Residue-level contacts at the interface:
Residue Y156 in the second protein is in contact with residue L177 in the first protein (closest heavy-atom distance 2.7 Å).
Residue S151 in the second protein contacts residue Q98 in the first protein (closest heavy-atom distance 3.0 Å).
Residue I180 in the second protein contacts residue E24 in the first protein (closest heavy-atom distance 3.5 Å).
Residue Y153 in the second protein interacts with residue Q98 in the first protein (closest heavy-atom distance 2.9 Å).
Residue L177 in the second protein interacts with residue Y153 in the first protein (closest heavy-atom distance 3.0 Å).
Residue Q98 in the second protein contacts residue A152 in the first protein (closest heavy-atom distance 3.4 Å).
Residue D154 in the second protein is in contact with residue Y95 in the first protein (closest heavy-atom distance 2.4 Å).
Residue Q106 in the second protein is in contact with residue I149 in the first protein (closest heavy-atom distance 3.3 Å).
Residue I180 in the second protein interacts with residue Q31 in the first protein (closest heavy-atom distance 3.1 Å).
Residue D148 in the second protein interacts with residue Q106 in the first protein (closest heavy-atom distance 3.2 Å).
Residue A152 in the second protein contacts residue T102 in the first protein (closest heavy-atom distance 3.0 Å).
Residue G182 in the second protein is in contact with residue R53 in the first protein (closest heavy-atom distance 2.9 Å).
Residue Y35 in the second protein is in contact with residue Q28 in the first protein (closest heavy-atom distance 2.6 Å).
Residue R23 in the second protein is in contact with residue G43 in the first protein (closest heavy-atom distance 3.4 Å).
Residue T147 in the second protein is in contact with residue Q106 in the first protein (closest heavy-atom distance 3.0 Å).
Residue E168 in the second protein interacts with residue K161 in the first protein (closest heavy-atom distance 2.8 Å).
Residue S110 in the second protein interacts with residue D148 in the first protein (closest heavy-atom distance 2.6 Å).
Residue R23 in the second protein contacts residue E223 in the first protein (closest heavy-atom distance 3.6 Å).
Residue A152 in the second protein is in contact with residue Q98 in the first protein (closest heavy-atom distance 3.4 Å).
Residue Y95 in the second protein contacts residue D154 in the first protein (closest heavy-atom distance 2.9 Å).
Residue Q28 in the second protein contacts residue N39 in the first protein (closest heavy-atom distance 3.4 Å).
Residue S32 in the second protein contacts residue S32 in the first protein (closest heavy-atom distance 3.5 Å).
Residue Q112 in the second protein contacts residue T143 in the first protein (closest heavy-atom distance 3.5 Å).
Residue E223 in the second protein interacts with residue R23 in the first protein (closest heavy-atom distance 3.1 Å).
Residue M167 in the second protein interacts with residue L157 in the first protein (closest heavy-atom distance 3.1 Å).
Residue N39 in the second protein is in contact with residue Q28 in the first protein (closest heavy-atom distance 3.4 Å).
Residue L40 in the second protein is in contact with residue R33 in the first protein (closest heavy-atom distance 3.1 Å).
Residue Q106 in the second protein interacts with residue D148 in the first protein (closest heavy-atom distance 3.1 Å).
Residue Y153 in the second protein is in contact with residue L177 in the first protein (closest heavy-atom distance 3.0 Å).
Residue D55 in the second protein interacts with residue G182 in the first protein (closest heavy-atom distance 3.4 Å).
Residue R33 in the second protein interacts with residue D37 in the first protein (closest heavy-atom distance 3.5 Å).
Residue R53 in the second protein is in contact with residue G181 in the first protein (closest heavy-atom distance 3.2 Å).
Residue Q106 in the second protein is in contact with residue V150 in the first protein (closest heavy-atom distance 3.0 Å).
Residue T155 in the second protein interacts with residue R53 in the first protein (closest heavy-atom distance 3.5 Å).
Residue D148 in the second protein interacts with residue S110 in the first protein (closest heavy-atom distance 2.6 Å).
Residue G43 in the second protein interacts with residue R23 in the first protein (closest heavy-atom distance 3.2 Å).
Residue V150 in the second protein interacts with residue Q106 in the first protein (closest heavy-atom distance 3.1 Å).
Residue Q106 in the second protein interacts with residue T147 in the first protein (closest heavy-atom distance 3.1 Å).
Residue A111 in the second protein is in contact with residue D148 in the first protein (closest heavy-atom distance 3.0 Å).
Residue S32 in the second protein is in contact with residue Y35 in the first protein (closest heavy-atom distance 3.0 Å).
Residue I180 in the second protein is in contact with residue Q28 in the first protein (closest heavy-atom distance 3.0 Å).
Residue D148 in the second protein interacts with residue A111 in the first protein (closest heavy-atom distance 2.9 Å).
Residue L157 in the second protein contacts residue L171 in the first protein (closest heavy-atom distance 3.5 Å).
Residue L171 in the second protein is in contact with residue L157 in the first protein (closest heavy-atom distance 3.2 Å).
Residue Q98 in the second protein contacts residue S151 in the first protein (closest heavy-atom distance 3.1 Å).
Residue Y153 in the second protein is in contact with residue L176 in the first protein (closest heavy-atom distance 3.6 Å).
Residue R53 in the second protein contacts residue G182 in the first protein (closest heavy-atom distance 2.8 Å).
Residue Q28 in the second protein is in contact with residue I180 in the first protein (closest heavy-atom distance 3.2 Å).
Residue Y35 in the second protein is in contact with residue S32 in the first protein (closest heavy-atom distance 3.0 Å).
Residue Q31 in the second protein is in contact with residue I180 in the first protein (closest heavy-atom distance 3.0 Å).
Residue L177 in the second protein contacts residue Y156 in the first protein (closest heavy-atom distance 2.8 Å).
Residue Q98 in the second protein contacts residue Y153 in the first protein (closest heavy-atom distance 2.9 Å).
Residue I149 in the second protein is in contact with residue Q106 in the first protein (closest heavy-atom distance 3.4 Å).
Residue N160 in the second protein is in contact with residue K163 in the first protein (closest heavy-atom distance 3.6 Å).
Residue T147 in the second protein is in contact with residue Q8 in the first protein (closest heavy-atom distance 3.6 Å).
Residue Q28 in the second protein contacts residue Y35 in the first protein (closest heavy-atom distance 2.6 Å).
Residue G181 in the second protein interacts with residue R53 in the first protein (closest heavy-atom distance 3.4 Å).
Residue T102 in the second protein contacts residue A152 in the first protein (closest heavy-atom distance 3.2 Å).
Residue T143 in the second protein interacts with residue Q112 in the first protein (closest heavy-atom distance 3.4 Å).
Residue Y156 in the second protein interacts with residue M167 in the first protein (closest heavy-atom distance 2.9 Å).

Sequence of the first protein:
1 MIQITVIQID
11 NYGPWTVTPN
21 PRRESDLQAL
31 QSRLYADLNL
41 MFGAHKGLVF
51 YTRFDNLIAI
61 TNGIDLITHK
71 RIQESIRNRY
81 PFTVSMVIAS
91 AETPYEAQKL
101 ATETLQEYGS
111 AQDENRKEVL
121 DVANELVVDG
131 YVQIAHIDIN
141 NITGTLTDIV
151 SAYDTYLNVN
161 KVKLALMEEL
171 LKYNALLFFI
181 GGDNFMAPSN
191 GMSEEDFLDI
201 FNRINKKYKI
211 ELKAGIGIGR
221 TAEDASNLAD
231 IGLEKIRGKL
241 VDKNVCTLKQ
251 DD

The following describes two proteins that form a bound complex.

Sequence of the second protein:
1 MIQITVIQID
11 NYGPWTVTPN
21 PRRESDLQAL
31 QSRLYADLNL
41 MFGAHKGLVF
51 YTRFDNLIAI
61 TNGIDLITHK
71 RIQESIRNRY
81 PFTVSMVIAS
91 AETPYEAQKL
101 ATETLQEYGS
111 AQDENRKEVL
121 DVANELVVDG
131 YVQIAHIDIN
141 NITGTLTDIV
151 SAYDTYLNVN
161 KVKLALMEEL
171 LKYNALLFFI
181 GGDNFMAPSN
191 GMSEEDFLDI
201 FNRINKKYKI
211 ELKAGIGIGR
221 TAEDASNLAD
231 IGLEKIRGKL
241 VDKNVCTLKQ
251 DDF